Sequence of protein 1:
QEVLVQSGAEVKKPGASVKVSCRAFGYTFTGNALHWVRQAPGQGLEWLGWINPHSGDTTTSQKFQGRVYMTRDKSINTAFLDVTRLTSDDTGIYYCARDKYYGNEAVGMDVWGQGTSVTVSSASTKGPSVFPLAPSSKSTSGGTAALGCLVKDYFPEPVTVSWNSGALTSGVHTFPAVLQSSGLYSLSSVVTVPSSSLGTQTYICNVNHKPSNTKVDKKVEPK

These two protein chains interact to form a complex.

Sequence of protein 2:
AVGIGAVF

Residue-level contacts at the interface:
Residue H54 in protein 1 interacts with residue F8 in protein 2 (closest heavy-atom distance 3.4 Å).
Residue N104 in protein 1 contacts residue G3 in protein 2 (closest heavy-atom distance 3.6 Å).
Residue G31 in protein 1 contacts residue V7 in protein 2 (closest heavy-atom distance 3.3 Å).
Residue N52 in protein 1 contacts residue G5 in protein 2 (closest heavy-atom distance 3.4 Å).
Residue E105 in protein 1 is in contact with residue A1 in protein 2 (closest heavy-atom distance 3.1 Å).
Residue W50 in protein 1 interacts with residue G3 in protein 2 (closest heavy-atom distance 3.7 Å).
Residue N104 in protein 1 contacts residue G5 in protein 2 (closest heavy-atom distance 4.0 Å).
Residue N52 in protein 1 is in contact with residue A6 in protein 2 (closest heavy-atom distance 2.9 Å).
Residue Y101 in protein 1 is in contact with residue A6 in protein 2 (closest heavy-atom distance 4.9 Å).
Residue E105 in protein 1 is in contact with residue G3 in protein 2 (closest heavy-atom distance 4.1 Å).
Residue A106 in protein 1 is in contact with residue V2 in protein 2 (closest heavy-atom distance 2.9 Å).
Residue I51 in protein 1 interacts with residue I4 in protein 2 (closest heavy-atom distance 4.0 Å).
Residue T59 in protein 1 contacts residue I4 in protein 2 (closest heavy-atom distance 3.7 Å).
Residue A106 in protein 1 contacts residue G3 in protein 2 (closest heavy-atom distance 4.8 Å).
Residue Y101 in protein 1 contacts residue I4 in protein 2 (closest heavy-atom distance 2.9 Å).
Residue E105 in protein 1 is in contact with residue V2 in protein 2 (closest heavy-atom distance 3.2 Å).
Residue G31 in protein 1 interacts with residue F8 in protein 2 (closest heavy-atom distance 3.4 Å).
Residue N52 in protein 1 contacts residue V7 in protein 2 (closest heavy-atom distance 3.7 Å).
Residue Y101 in protein 1 is in contact with residue G3 in protein 2 (closest heavy-atom distance 4.0 Å).
Residue N104 in protein 1 interacts with residue A6 in protein 2 (closest heavy-atom distance 4.2 Å).
Residue A33 in protein 1 is in contact with residue I4 in protein 2 (closest heavy-atom distance 3.7 Å).
Residue N104 in protein 1 contacts residue I4 in protein 2 (closest heavy-atom distance 4.3 Å).
Residue T58 in protein 1 interacts with residue I4 in protein 2 (closest heavy-atom distance 3.6 Å).
Residue H54 in protein 1 interacts with residue A6 in protein 2 (closest heavy-atom distance 3.6 Å).
Residue T28 in protein 1 contacts residue F8 in protein 2 (closest heavy-atom distance 3.6 Å).
Residue W50 in protein 1 contacts residue V2 in protein 2 (closest heavy-atom distance 3.6 Å).
Residue N104 in protein 1 interacts with residue V7 in protein 2 (closest heavy-atom distance 3.8 Å).
Residue N104 in protein 1 is in contact with residue V2 in protein 2 (closest heavy-atom distance 4.6 Å).
Residue Y101 in protein 1 interacts with residue G5 in protein 2 (closest heavy-atom distance 2.7 Å).
Residue A106 in protein 1 interacts with residue A1 in protein 2 (closest heavy-atom distance 3.5 Å).
Residue T30 in protein 1 is in contact with residue F8 in protein 2 (closest heavy-atom distance 2.9 Å).
Residue D57 in protein 1 contacts residue I4 in protein 2 (closest heavy-atom distance 3.2 Å).
Residue T30 in protein 1 interacts with residue V7 in protein 2 (closest heavy-atom distance 3.3 Å).
Residue H54 in protein 1 interacts with residue V7 in protein 2 (closest heavy-atom distance 4.0 Å).
Residue A33 in protein 1 is in contact with residue V7 in protein 2 (closest heavy-atom distance 4.4 Å).
Residue N32 in protein 1 interacts with residue V7 in protein 2 (closest heavy-atom distance 4.2 Å).
Residue S55 in protein 1 interacts with residue I4 in protein 2 (closest heavy-atom distance 4.5 Å).
Residue Y101 in protein 1 contacts residue V7 in protein 2 (closest heavy-atom distance 3.7 Å).
Residue W50 in protein 1 is in contact with residue I4 in protein 2 (closest heavy-atom distance 3.5 Å).
Residue N52 in protein 1 interacts with residue I4 in protein 2 (closest heavy-atom distance 3.0 Å).